Sequence of the second protein:
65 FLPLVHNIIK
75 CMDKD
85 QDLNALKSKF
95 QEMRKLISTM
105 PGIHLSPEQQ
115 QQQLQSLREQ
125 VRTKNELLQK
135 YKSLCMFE

This data describes a binding interaction between two proteins.

Sequence of the first protein:
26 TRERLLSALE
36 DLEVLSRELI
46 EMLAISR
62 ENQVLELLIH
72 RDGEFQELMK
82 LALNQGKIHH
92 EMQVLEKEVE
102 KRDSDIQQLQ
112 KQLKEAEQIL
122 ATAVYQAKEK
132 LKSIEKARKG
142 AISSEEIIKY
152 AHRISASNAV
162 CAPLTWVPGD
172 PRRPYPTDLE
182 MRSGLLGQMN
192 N

Interface contacts:
Residue A83 in the first protein interacts with residue I107 in the second protein (closest heavy-atom distance 3.2 Å).
Residue E38 in the first protein contacts residue E96 in the second protein (closest heavy-atom distance 3.4 Å).
Residue L96 in the first protein interacts with residue V125 in the second protein (closest heavy-atom distance 3.6 Å).
Residue M93 in the first protein is in contact with residue L118 in the second protein (closest heavy-atom distance 3.8 Å).
Residue L96 in the first protein contacts residue L121 in the second protein (closest heavy-atom distance 3.5 Å).
Residue R42 in the first protein contacts residue K93 in the second protein (closest heavy-atom distance 3.4 Å).
Residue Q86 in the first protein contacts residue I107 in the second protein (closest heavy-atom distance 3.5 Å).
Residue M93 in the first protein contacts residue L121 in the second protein (closest heavy-atom distance 3.8 Å).
Residue G87 in the first protein is in contact with residue I107 in the second protein (closest heavy-atom distance 4.0 Å).
Residue I107 in the first protein contacts residue K128 in the second protein (closest heavy-atom distance 4.0 Å).
Residue L69 in the first protein contacts residue L66 in the second protein (closest heavy-atom distance 3.8 Å).
Residue L34 in the first protein is in contact with residue T103 in the second protein (closest heavy-atom distance 3.6 Å).
Residue M93 in the first protein is in contact with residue Q114 in the second protein (closest heavy-atom distance 3.8 Å).
Residue I89 in the first protein interacts with residue Q114 in the second protein (closest heavy-atom distance 3.5 Å).
Residue I70 in the first protein is in contact with residue L66 in the second protein (closest heavy-atom distance 3.7 Å).
Residue R27 in the first protein is in contact with residue G106 in the second protein (closest heavy-atom distance 3.3 Å).
Residue Q86 in the first protein is in contact with residue Q114 in the second protein (closest heavy-atom distance 3.5 Å).
Residue T26 in the first protein interacts with residue S110 in the second protein (closest heavy-atom distance 4.0 Å).
Residue V100 in the first protein interacts with residue L121 in the second protein (closest heavy-atom distance 4.2 Å).
Residue I89 in the first protein interacts with residue L118 in the second protein (closest heavy-atom distance 4.0 Å).
Residue I89 in the first protein interacts with residue Q115 in the second protein (closest heavy-atom distance 3.6 Å).
Residue V100 in the first protein interacts with residue Q124 in the second protein (closest heavy-atom distance 3.9 Å).
Residue H90 in the first protein contacts residue G106 in the second protein (closest heavy-atom distance 3.9 Å).
Residue Q86 in the first protein interacts with residue L109 in the second protein (closest heavy-atom distance 3.4 Å).
Residue I45 in the first protein interacts with residue I72 in the second protein (closest heavy-atom distance 4.2 Å).
Residue R42 in the first protein contacts residue E96 in the second protein (closest heavy-atom distance 3.5 Å).
Residue T26 in the first protein contacts residue L109 in the second protein (closest heavy-atom distance 3.4 Å).
Residue F76 in the first protein is in contact with residue K99 in the second protein (closest heavy-atom distance 4.0 Å).
Residue T26 in the first protein is in contact with residue H108 in the second protein (closest heavy-atom distance 2.6 Å).
Residue H90 in the first protein interacts with residue Q114 in the second protein (closest heavy-atom distance 4.2 Å).
Residue R27 in the first protein interacts with residue T103 in the second protein (closest heavy-atom distance 4.1 Å).
Residue T26 in the first protein contacts residue I107 in the second protein (closest heavy-atom distance 4.1 Å).
Residue I107 in the first protein interacts with residue L132 in the second protein (closest heavy-atom distance 3.7 Å).
Residue E28 in the first protein is in contact with residue H108 in the second protein (closest heavy-atom distance 4.2 Å).
Residue R103 in the first protein contacts residue K128 in the second protein (closest heavy-atom distance 4.2 Å).
Residue Q86 in the first protein contacts residue S110 in the second protein (closest heavy-atom distance 4.2 Å).
Residue D73 in the first protein interacts with residue F65 in the second protein (closest heavy-atom distance 3.9 Å).
Residue L31 in the first protein is in contact with residue T103 in the second protein (closest heavy-atom distance 4.1 Å).
Residue R103 in the first protein interacts with residue L132 in the second protein (closest heavy-atom distance 4.1 Å).
Residue R27 in the first protein interacts with residue M104 in the second protein (closest heavy-atom distance 3.7 Å).
Residue L96 in the first protein contacts residue R122 in the second protein (closest heavy-atom distance 3.5 Å).
Residue D73 in the first protein interacts with residue L66 in the second protein (closest heavy-atom distance 3.3 Å).
Residue S41 in the first protein is in contact with residue F65 in the second protein (closest heavy-atom distance 4.1 Å).
Residue M93 in the first protein interacts with residue Q117 in the second protein (closest heavy-atom distance 3.3 Å).
Residue I45 in the first protein is in contact with residue V69 in the second protein (closest heavy-atom distance 4.2 Å).
Residue L37 in the first protein interacts with residue F65 in the second protein (closest heavy-atom distance 3.8 Å).
Residue T26 in the first protein is in contact with residue P111 in the second protein (closest heavy-atom distance 4.0 Å).
Residue D106 in the first protein is in contact with residue L132 in the second protein (closest heavy-atom distance 3.8 Å).
Residue R27 in the first protein is in contact with residue H108 in the second protein (closest heavy-atom distance 4.0 Å).
Residue E92 in the first protein contacts residue L118 in the second protein (closest heavy-atom distance 3.4 Å).
Residue R27 in the first protein contacts residue I107 in the second protein (closest heavy-atom distance 3.0 Å).
Residue L48 in the first protein interacts with residue I73 in the second protein (closest heavy-atom distance 3.7 Å).
Residue Q86 in the first protein contacts residue P111 in the second protein (closest heavy-atom distance 3.4 Å).
Residue V100 in the first protein interacts with residue K128 in the second protein (closest heavy-atom distance 3.4 Å).
Residue L110 in the first protein is in contact with residue Y135 in the second protein (closest heavy-atom distance 4.1 Å).
Residue R52 in the first protein contacts residue M76 in the second protein (closest heavy-atom distance 4.1 Å).
Residue V100 in the first protein contacts residue V125 in the second protein (closest heavy-atom distance 3.7 Å).
Residue L48 in the first protein is in contact with residue M76 in the second protein (closest heavy-atom distance 4.1 Å).
Residue R103 in the first protein interacts with residue N129 in the second protein (closest heavy-atom distance 3.3 Å).
Residue L34 in the first protein contacts residue K99 in the second protein (closest heavy-atom distance 3.5 Å).